Sequence of the first protein:
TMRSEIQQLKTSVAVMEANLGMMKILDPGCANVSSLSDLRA

Sequence of the second protein:
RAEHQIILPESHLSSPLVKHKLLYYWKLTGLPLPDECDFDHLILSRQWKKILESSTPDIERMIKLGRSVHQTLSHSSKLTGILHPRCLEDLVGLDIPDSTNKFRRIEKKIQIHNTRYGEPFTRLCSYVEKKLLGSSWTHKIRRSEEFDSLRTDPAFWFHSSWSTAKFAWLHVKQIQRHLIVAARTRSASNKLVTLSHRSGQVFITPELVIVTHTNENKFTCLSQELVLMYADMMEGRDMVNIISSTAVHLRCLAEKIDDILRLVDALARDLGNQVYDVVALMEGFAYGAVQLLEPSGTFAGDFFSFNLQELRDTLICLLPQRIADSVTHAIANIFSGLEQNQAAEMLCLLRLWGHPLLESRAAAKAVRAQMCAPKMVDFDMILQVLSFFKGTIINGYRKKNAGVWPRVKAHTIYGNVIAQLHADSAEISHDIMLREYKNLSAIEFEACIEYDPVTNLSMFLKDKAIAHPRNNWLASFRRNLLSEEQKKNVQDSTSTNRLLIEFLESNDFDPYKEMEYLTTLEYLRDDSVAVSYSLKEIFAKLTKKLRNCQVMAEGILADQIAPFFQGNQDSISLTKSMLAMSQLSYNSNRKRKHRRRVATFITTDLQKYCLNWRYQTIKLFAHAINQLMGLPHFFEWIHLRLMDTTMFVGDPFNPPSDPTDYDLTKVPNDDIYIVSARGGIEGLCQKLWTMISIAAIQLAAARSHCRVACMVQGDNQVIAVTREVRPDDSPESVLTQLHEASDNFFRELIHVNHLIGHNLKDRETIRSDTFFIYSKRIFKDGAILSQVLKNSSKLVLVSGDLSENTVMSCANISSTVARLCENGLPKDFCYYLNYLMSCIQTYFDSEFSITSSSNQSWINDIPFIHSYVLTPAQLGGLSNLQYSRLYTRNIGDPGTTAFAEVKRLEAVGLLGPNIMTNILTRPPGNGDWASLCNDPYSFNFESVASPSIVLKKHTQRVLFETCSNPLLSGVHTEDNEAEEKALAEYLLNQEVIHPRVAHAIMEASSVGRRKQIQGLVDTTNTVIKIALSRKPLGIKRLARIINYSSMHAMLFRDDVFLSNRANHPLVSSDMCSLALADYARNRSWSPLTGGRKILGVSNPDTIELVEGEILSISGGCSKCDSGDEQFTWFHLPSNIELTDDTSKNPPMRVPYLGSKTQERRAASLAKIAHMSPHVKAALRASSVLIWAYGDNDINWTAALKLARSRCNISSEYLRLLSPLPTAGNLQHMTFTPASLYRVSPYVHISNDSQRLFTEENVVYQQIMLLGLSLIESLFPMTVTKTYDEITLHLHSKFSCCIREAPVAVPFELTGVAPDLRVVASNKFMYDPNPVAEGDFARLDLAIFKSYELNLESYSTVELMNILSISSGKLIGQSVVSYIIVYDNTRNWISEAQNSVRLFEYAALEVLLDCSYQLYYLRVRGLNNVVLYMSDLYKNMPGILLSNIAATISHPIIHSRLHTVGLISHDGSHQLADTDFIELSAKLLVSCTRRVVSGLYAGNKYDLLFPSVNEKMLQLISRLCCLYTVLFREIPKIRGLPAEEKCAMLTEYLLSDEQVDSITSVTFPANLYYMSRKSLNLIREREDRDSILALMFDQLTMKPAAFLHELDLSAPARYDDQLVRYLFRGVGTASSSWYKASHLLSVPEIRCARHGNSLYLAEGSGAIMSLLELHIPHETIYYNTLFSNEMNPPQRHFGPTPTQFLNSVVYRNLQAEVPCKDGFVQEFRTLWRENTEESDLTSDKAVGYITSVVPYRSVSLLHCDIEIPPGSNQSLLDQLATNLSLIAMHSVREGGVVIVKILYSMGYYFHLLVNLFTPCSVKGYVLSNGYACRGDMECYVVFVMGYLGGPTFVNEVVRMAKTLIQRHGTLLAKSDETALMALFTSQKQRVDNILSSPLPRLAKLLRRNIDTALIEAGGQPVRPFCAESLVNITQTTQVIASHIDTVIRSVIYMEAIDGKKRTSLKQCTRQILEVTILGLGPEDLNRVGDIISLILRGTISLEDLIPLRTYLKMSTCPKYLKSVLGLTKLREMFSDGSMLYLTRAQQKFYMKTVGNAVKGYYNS

The following describes two proteins that form a bound complex.

Interface contacts:
Residue R714 in the second protein interacts with residue D287 in the first protein (closest heavy-atom distance 2.7 Å).
Residue V384 in the second protein interacts with residue K284 in the first protein (closest heavy-atom distance 3.3 Å).
Residue T701 in the second protein contacts residue L296 in the first protein (closest heavy-atom distance 3.9 Å).
Residue V703 in the second protein contacts residue L296 in the first protein (closest heavy-atom distance 4.4 Å).
Residue D385 in the second protein interacts with residue G281 in the first protein (closest heavy-atom distance 3.7 Å).
Residue V711 in the second protein contacts residue S294 in the first protein (closest heavy-atom distance 3.6 Å).
Residue M383 in the second protein is in contact with residue L286 in the first protein (closest heavy-atom distance 3.8 Å).
Residue P704 in the second protein is in contact with residue V293 in the first protein (closest heavy-atom distance 3.8 Å).
Residue N705 in the second protein is in contact with residue S294 in the first protein (closest heavy-atom distance 3.0 Å).
Residue D680 in the second protein interacts with residue R300 in the first protein (closest heavy-atom distance 2.5 Å).
Residue M383 in the second protein contacts residue K284 in the first protein (closest heavy-atom distance 3.8 Å).
Residue T701 in the second protein contacts residue S295 in the first protein (closest heavy-atom distance 4.0 Å).
Residue V703 in the second protein is in contact with residue S295 in the first protein (closest heavy-atom distance 3.4 Å).
Residue T701 in the second protein is in contact with residue S297 in the first protein (closest heavy-atom distance 3.0 Å).
Residue T682 in the second protein interacts with residue L296 in the first protein (closest heavy-atom distance 3.7 Å).
Residue N705 in the second protein is in contact with residue V293 in the first protein (closest heavy-atom distance 4.0 Å).
Residue N705 in the second protein contacts residue N292 in the first protein (closest heavy-atom distance 3.6 Å).
Residue K382 in the second protein contacts residue D287 in the first protein (closest heavy-atom distance 2.8 Å).
Residue V703 in the second protein interacts with residue S294 in the first protein (closest heavy-atom distance 4.1 Å).
Residue C379 in the second protein is in contact with residue A291 in the first protein (closest heavy-atom distance 3.4 Å).
Residue D706 in the second protein interacts with residue V293 in the first protein (closest heavy-atom distance 3.4 Å).
Residue D385 in the second protein interacts with residue K284 in the first protein (closest heavy-atom distance 3.9 Å).
Residue K382 in the second protein is in contact with residue L286 in the first protein (closest heavy-atom distance 3.3 Å).
Residue Q652 in the second protein is in contact with residue D287 in the first protein (closest heavy-atom distance 3.3 Å).
Residue R714 in the second protein contacts residue P288 in the first protein (closest heavy-atom distance 3.7 Å).
Residue V711 in the second protein interacts with residue C290 in the first protein (closest heavy-atom distance 3.2 Å).
Residue V711 in the second protein contacts residue L299 in the first protein (closest heavy-atom distance 3.9 Å).
Residue P704 in the second protein contacts residue S294 in the first protein (closest heavy-atom distance 3.8 Å).
Residue V711 in the second protein interacts with residue S295 in the first protein (closest heavy-atom distance 3.8 Å).
Residue V711 in the second protein interacts with residue L296 in the first protein (closest heavy-atom distance 3.7 Å).
Residue D385 in the second protein contacts residue M283 in the first protein (closest heavy-atom distance 3.6 Å).
Residue A380 in the second protein contacts residue G289 in the first protein (closest heavy-atom distance 4.2 Å).
Residue M679 in the second protein is in contact with residue L296 in the first protein (closest heavy-atom distance 4.2 Å).
Residue D387 in the second protein interacts with residue G281 in the first protein (closest heavy-atom distance 3.9 Å).
Residue C379 in the second protein is in contact with residue G289 in the first protein (closest heavy-atom distance 3.2 Å).
Residue V384 in the second protein contacts residue I285 in the first protein (closest heavy-atom distance 2.8 Å).
Residue S712 in the second protein is in contact with residue C290 in the first protein (closest heavy-atom distance 3.8 Å).
Residue K702 in the second protein is in contact with residue S295 in the first protein (closest heavy-atom distance 3.6 Å).
Residue C379 in the second protein is in contact with residue C290 in the first protein (closest heavy-atom distance 3.2 Å).
Residue R650 in the second protein contacts residue D287 in the first protein (closest heavy-atom distance 4.1 Å).
Residue P381 in the second protein is in contact with residue D287 in the first protein (closest heavy-atom distance 3.2 Å).
Residue T681 in the second protein contacts residue L296 in the first protein (closest heavy-atom distance 3.7 Å).
Residue K382 in the second protein is in contact with residue I285 in the first protein (closest heavy-atom distance 3.7 Å).
Residue L791 in the second protein is in contact with residue K284 in the first protein (closest heavy-atom distance 4.2 Å).
Residue M679 in the second protein interacts with residue D287 in the first protein (closest heavy-atom distance 4.1 Å).
Residue D387 in the second protein is in contact with residue L280 in the first protein (closest heavy-atom distance 4.0 Å).
Residue R714 in the second protein interacts with residue C290 in the first protein (closest heavy-atom distance 4.0 Å).
Residue M383 in the second protein interacts with residue I285 in the first protein (closest heavy-atom distance 3.3 Å).
Residue R714 in the second protein contacts residue G289 in the first protein (closest heavy-atom distance 4.0 Å).
Residue S712 in the second protein is in contact with residue L299 in the first protein (closest heavy-atom distance 3.5 Å).
Residue N705 in the second protein contacts residue C290 in the first protein (closest heavy-atom distance 3.7 Å).
Residue D680 in the second protein interacts with residue L296 in the first protein (closest heavy-atom distance 3.3 Å).
Residue P381 in the second protein interacts with residue G289 in the first protein (closest heavy-atom distance 3.4 Å).
Residue K445 in the second protein contacts residue L280 in the first protein (closest heavy-atom distance 3.4 Å).
Residue F386 in the second protein interacts with residue L280 in the first protein (closest heavy-atom distance 4.0 Å).
Residue P381 in the second protein contacts residue P288 in the first protein (closest heavy-atom distance 4.2 Å).
Residue F386 in the second protein contacts residue M283 in the first protein (closest heavy-atom distance 3.2 Å).
Residue F386 in the second protein is in contact with residue I285 in the first protein (closest heavy-atom distance 3.5 Å).
Residue Q652 in the second protein interacts with residue I285 in the first protein (closest heavy-atom distance 3.9 Å).
Residue S712 in the second protein interacts with residue L296 in the first protein (closest heavy-atom distance 3.4 Å).